Residue-level contacts at the interface:
Residue R641 in chain A contacts residue A114 in chain B (closest heavy-atom distance 3.6 Å).
Residue F702 in chain A is in contact with residue R48 in chain B (closest heavy-atom distance 3.7 Å).
Residue P646 in chain A is in contact with residue I99 in chain B (closest heavy-atom distance 3.5 Å).
Residue V710 in chain A contacts residue H56 in chain B (closest heavy-atom distance 3.6 Å).
Residue D748 in chain A is in contact with residue K133 in chain B (closest heavy-atom distance 3.3 Å).
Residue V710 in chain A interacts with residue L59 in chain B (closest heavy-atom distance 3.8 Å).
Residue P648 in chain A contacts residue I99 in chain B (closest heavy-atom distance 3.9 Å).
Residue E649 in chain A contacts residue F45 in chain B (closest heavy-atom distance 3.4 Å).
Residue M651 in chain A is in contact with residue R48 in chain B (closest heavy-atom distance 3.7 Å).
Residue R641 in chain A interacts with residue V111 in chain B (closest heavy-atom distance 3.5 Å).
Residue L645 in chain A contacts residue I99 in chain B (closest heavy-atom distance 4.0 Å).
Residue A713 in chain A interacts with residue V60 in chain B (closest heavy-atom distance 3.9 Å).
Residue E637 in chain A is in contact with residue V111 in chain B (closest heavy-atom distance 3.3 Å).
Residue D752 in chain A contacts residue K137 in chain B (closest heavy-atom distance 3.5 Å).
Residue P648 in chain A interacts with residue T94 in chain B (closest heavy-atom distance 4.0 Å).
Residue P642 in chain A contacts residue R118 in chain B (closest heavy-atom distance 3.7 Å).
Residue T705 in chain A is in contact with residue R55 in chain B (closest heavy-atom distance 2.9 Å).
Residue L645 in chain A contacts residue H102 in chain B (closest heavy-atom distance 3.5 Å).
Residue E640 in chain A interacts with residue K115 in chain B (closest heavy-atom distance 2.5 Å).
Residue M651 in chain A contacts residue F45 in chain B (closest heavy-atom distance 3.2 Å).
Residue L645 in chain A interacts with residue N103 in chain B (closest heavy-atom distance 2.9 Å).
Residue W703 in chain A contacts residue R41 in chain B (closest heavy-atom distance 3.7 Å).
Residue R641 in chain A interacts with residue P110 in chain B (closest heavy-atom distance 3.4 Å).
Residue R641 in chain A is in contact with residue M106 in chain B (closest heavy-atom distance 3.6 Å).
Residue A709 in chain A contacts residue H56 in chain B (closest heavy-atom distance 3.3 Å).
Residue F702 in chain A interacts with residue L51 in chain B (closest heavy-atom distance 3.3 Å).
Residue F702 in chain A interacts with residue F52 in chain B (closest heavy-atom distance 3.6 Å).
Residue L714 in chain A interacts with residue V60 in chain B (closest heavy-atom distance 3.8 Å).
Residue W703 in chain A interacts with residue M37 in chain B (closest heavy-atom distance 4.0 Å).
Residue E649 in chain A contacts residue H46 in chain B (closest heavy-atom distance 3.4 Å).
Residue L714 in chain A contacts residue Y63 in chain B (closest heavy-atom distance 3.7 Å).
Residue M651 in chain A is in contact with residue L51 in chain B (closest heavy-atom distance 4.0 Å).
Residue A713 in chain A interacts with residue H56 in chain B (closest heavy-atom distance 3.4 Å).
Residue A721 in chain A contacts residue F150 in chain B (closest heavy-atom distance 3.9 Å).
Residue P648 in chain A contacts residue F45 in chain B (closest heavy-atom distance 3.6 Å).
Residue S652 in chain A interacts with residue R48 in chain B (closest heavy-atom distance 2.5 Å).
Residue A718 in chain A contacts residue F150 in chain B (closest heavy-atom distance 3.4 Å).
Residue P643 in chain A is in contact with residue R118 in chain B (closest heavy-atom distance 2.8 Å).
Residue L644 in chain A is in contact with residue N103 in chain B (closest heavy-atom distance 3.8 Å).
Residue I749 in chain A is in contact with residue S130 in chain B (closest heavy-atom distance 3.5 Å).
Residue P648 in chain A contacts residue H46 in chain B (closest heavy-atom distance 3.8 Å).
Residue L750 in chain A contacts residue K137 in chain B (closest heavy-atom distance 3.8 Å).
Residue W703 in chain A interacts with residue R55 in chain B (closest heavy-atom distance 3.9 Å).
Residue L645 in chain A contacts residue R118 in chain B (closest heavy-atom distance 3.4 Å).
Residue P648 in chain A interacts with residue V96 in chain B (closest heavy-atom distance 3.8 Å).
Residue E638 in chain A is in contact with residue V111 in chain B (closest heavy-atom distance 3.7 Å).
Residue N650 in chain A is in contact with residue F45 in chain B (closest heavy-atom distance 3.3 Å).
Residue L701 in chain A is in contact with residue R48 in chain B (closest heavy-atom distance 3.0 Å).
Residue A721 in chain A contacts residue F151 in chain B (closest heavy-atom distance 3.9 Å).
Residue L750 in chain A is in contact with residue K133 in chain B (closest heavy-atom distance 3.4 Å).
Residue F702 in chain A interacts with residue R55 in chain B (closest heavy-atom distance 3.4 Å).
Residue L700 in chain A is in contact with residue R48 in chain B (closest heavy-atom distance 3.7 Å).
Residue I749 in chain A contacts residue K133 in chain B (closest heavy-atom distance 3.7 Å).
Residue I749 in chain A interacts with residue K137 in chain B (closest heavy-atom distance 3.3 Å).
Residue D751 in chain A interacts with residue R57 in chain B (closest heavy-atom distance 3.5 Å).
Residue V717 in chain A contacts residue F150 in chain B (closest heavy-atom distance 3.7 Å).
Residue L644 in chain A contacts residue R118 in chain B (closest heavy-atom distance 3.8 Å).
Residue R641 in chain A interacts with residue L109 in chain B (closest heavy-atom distance 3.0 Å).
Residue D748 in chain A is in contact with residue R57 in chain B (closest heavy-atom distance 2.7 Å).
Residue L750 in chain A contacts residue I136 in chain B (closest heavy-atom distance 3.9 Å).

Sequence of chain A:
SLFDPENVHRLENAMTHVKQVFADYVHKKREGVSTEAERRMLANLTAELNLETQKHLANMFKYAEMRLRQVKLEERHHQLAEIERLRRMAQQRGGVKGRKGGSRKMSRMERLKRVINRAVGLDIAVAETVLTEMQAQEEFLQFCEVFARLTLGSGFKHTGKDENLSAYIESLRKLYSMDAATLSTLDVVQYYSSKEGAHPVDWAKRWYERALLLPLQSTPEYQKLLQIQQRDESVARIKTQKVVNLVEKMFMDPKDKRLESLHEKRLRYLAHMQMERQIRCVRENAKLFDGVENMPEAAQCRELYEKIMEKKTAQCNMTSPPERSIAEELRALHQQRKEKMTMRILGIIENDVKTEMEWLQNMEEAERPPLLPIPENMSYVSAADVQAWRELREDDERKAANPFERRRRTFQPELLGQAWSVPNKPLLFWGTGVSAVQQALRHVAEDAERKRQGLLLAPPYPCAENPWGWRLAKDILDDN

Sequence of chain B:
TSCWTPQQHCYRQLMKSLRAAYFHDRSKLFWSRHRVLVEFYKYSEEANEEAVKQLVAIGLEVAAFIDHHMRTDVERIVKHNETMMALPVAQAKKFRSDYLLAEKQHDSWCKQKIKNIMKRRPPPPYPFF

The following describes two proteins that form a bound complex.